Sequence of chain A:
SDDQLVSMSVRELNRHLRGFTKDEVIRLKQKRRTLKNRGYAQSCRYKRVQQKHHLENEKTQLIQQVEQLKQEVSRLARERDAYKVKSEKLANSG

Sequence of chain B:
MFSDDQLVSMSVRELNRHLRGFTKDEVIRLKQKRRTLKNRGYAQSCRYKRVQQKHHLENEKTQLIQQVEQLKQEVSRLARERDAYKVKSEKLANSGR

Residue-level contacts at the interface:
Residue L64 in chain B contacts residue V68 in chain A (closest heavy-atom distance 4.5 Å).
Residue S89 in chain B interacts with residue S89 in chain A (closest heavy-atom distance 3.5 Å).
Residue V75 in chain B contacts residue L71 in chain A (closest heavy-atom distance 3.8 Å).
Residue E58 in chain B contacts residue L57 in chain A (closest heavy-atom distance 4.2 Å).
Residue Y85 in chain B is in contact with residue Y85 in chain A (closest heavy-atom distance 3.5 Å).
Residue Q53 in chain B is in contact with residue K54 in chain A (closest heavy-atom distance 3.9 Å).
Residue V75 in chain B contacts residue E74 in chain A (closest heavy-atom distance 3.5 Å).
Residue K61 in chain B interacts with residue E60 in chain A (closest heavy-atom distance 2.9 Å).
Residue K61 in chain B contacts residue K61 in chain A (closest heavy-atom distance 4.8 Å).
Residue R82 in chain B contacts residue L78 in chain A (closest heavy-atom distance 3.1 Å).
Residue L92 in chain B interacts with residue A93 in chain A (closest heavy-atom distance 4.0 Å).
Residue L71 in chain B contacts residue K72 in chain A (closest heavy-atom distance 4.6 Å).
Residue L92 in chain B is in contact with residue S89 in chain A (closest heavy-atom distance 3.5 Å).
Residue S89 in chain B is in contact with residue K88 in chain A (closest heavy-atom distance 4.1 Å).
Residue K72 in chain B is in contact with residue L71 in chain A (closest heavy-atom distance 4.2 Å).
Residue L64 in chain B is in contact with residue K61 in chain A (closest heavy-atom distance 3.6 Å).
Residue L57 in chain B contacts residue E58 in chain A (closest heavy-atom distance 3.8 Å).
Residue L92 in chain B interacts with residue L92 in chain A (closest heavy-atom distance 3.8 Å).
Residue K54 in chain B is in contact with residue L57 in chain A (closest heavy-atom distance 4.0 Å).
Residue E74 in chain B contacts residue V75 in chain A (closest heavy-atom distance 3.1 Å).
Residue V68 in chain B interacts with residue L71 in chain A (closest heavy-atom distance 3.9 Å).
Residue R97 in chain B interacts with residue S95 in chain A (closest heavy-atom distance 3.1 Å).
Residue K72 in chain B interacts with residue Q67 in chain A (closest heavy-atom distance 4.1 Å).
Residue V75 in chain B interacts with residue L78 in chain A (closest heavy-atom distance 3.3 Å).
Residue R97 in chain B contacts residue L92 in chain A (closest heavy-atom distance 3.2 Å).
Residue L78 in chain B interacts with residue V75 in chain A (closest heavy-atom distance 3.6 Å).
Residue E81 in chain B contacts residue R82 in chain A (closest heavy-atom distance 3.2 Å).
Residue V68 in chain B is in contact with residue L64 in chain A (closest heavy-atom distance 4.2 Å).
Residue L78 in chain B is in contact with residue A79 in chain A (closest heavy-atom distance 4.2 Å).
Residue K61 in chain B contacts residue L64 in chain A (closest heavy-atom distance 3.5 Å).
Residue Y85 in chain B contacts residue R82 in chain A (closest heavy-atom distance 3.7 Å).
Residue S89 in chain B interacts with residue Y85 in chain A (closest heavy-atom distance 3.6 Å).
Residue L64 in chain B interacts with residue I65 in chain A (closest heavy-atom distance 3.7 Å).
Residue R50 in chain B contacts residue R50 in chain A (closest heavy-atom distance 3.7 Å).
Residue A79 in chain B interacts with residue L78 in chain A (closest heavy-atom distance 4.1 Å).
Residue E60 in chain B contacts residue K61 in chain A (closest heavy-atom distance 3.3 Å).
Residue V68 in chain B interacts with residue V68 in chain A (closest heavy-atom distance 3.7 Å).
Residue L71 in chain B contacts residue V68 in chain A (closest heavy-atom distance 3.6 Å).
Residue R82 in chain B contacts residue R82 in chain A (closest heavy-atom distance 3.9 Å).
Residue L71 in chain B interacts with residue V75 in chain A (closest heavy-atom distance 4.4 Å).
Residue L78 in chain B contacts residue L78 in chain A (closest heavy-atom distance 3.8 Å).
Residue K86 in chain B contacts residue Y85 in chain A (closest heavy-atom distance 3.5 Å).
Residue K61 in chain B is in contact with residue L57 in chain A (closest heavy-atom distance 4.2 Å).
Residue A93 in chain B contacts residue L92 in chain A (closest heavy-atom distance 4.2 Å).
Residue K54 in chain B interacts with residue Q53 in chain A (closest heavy-atom distance 4.6 Å).
Residue Y85 in chain B is in contact with residue K86 in chain A (closest heavy-atom distance 3.5 Å).
Residue L57 in chain B interacts with residue K61 in chain A (closest heavy-atom distance 4.1 Å).
Residue V68 in chain B is in contact with residue Q67 in chain A (closest heavy-atom distance 3.6 Å).
Residue L78 in chain B interacts with residue R82 in chain A (closest heavy-atom distance 3.4 Å).
Residue R82 in chain B is in contact with residue E81 in chain A (closest heavy-atom distance 3.0 Å).
Residue L71 in chain B interacts with residue L71 in chain A (closest heavy-atom distance 3.7 Å).
Residue L64 in chain B contacts residue L64 in chain A (closest heavy-atom distance 4.1 Å).
Residue I65 in chain B contacts residue L64 in chain A (closest heavy-atom distance 3.7 Å).
Residue S89 in chain B interacts with residue L92 in chain A (closest heavy-atom distance 3.6 Å).
Residue Y85 in chain B is in contact with residue S89 in chain A (closest heavy-atom distance 4.0 Å).
Residue V75 in chain B is in contact with residue V75 in chain A (closest heavy-atom distance 4.0 Å).
Residue L57 in chain B contacts residue L57 in chain A (closest heavy-atom distance 3.8 Å).
Residue K88 in chain B contacts residue S89 in chain A (closest heavy-atom distance 3.3 Å).
Residue R82 in chain B contacts residue Y85 in chain A (closest heavy-atom distance 3.7 Å).
Residue Q67 in chain B is in contact with residue V68 in chain A (closest heavy-atom distance 4.5 Å).

The following describes two proteins that form a bound complex.